Sequence of the second protein:
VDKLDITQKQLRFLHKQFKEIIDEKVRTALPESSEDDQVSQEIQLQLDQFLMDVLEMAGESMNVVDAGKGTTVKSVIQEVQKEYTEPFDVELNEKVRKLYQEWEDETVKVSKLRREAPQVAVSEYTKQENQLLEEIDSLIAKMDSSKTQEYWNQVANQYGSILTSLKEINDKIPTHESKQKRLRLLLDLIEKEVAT

These two protein chains interact to form a complex.

Residue-level contacts at the interface:
Residue Y18 in the first protein interacts with residue V112 in the second protein (closest heavy-atom distance 4.3 Å).
Residue P19 in the first protein contacts residue T111 in the second protein (closest heavy-atom distance 3.9 Å).
Residue I196 in the first protein interacts with residue N190 in the second protein (closest heavy-atom distance 4.0 Å).
Residue Y223 in the first protein interacts with residue V214 in the second protein (closest heavy-atom distance 3.1 Å).
Residue G17 in the first protein interacts with residue V112 in the second protein (closest heavy-atom distance 3.2 Å).
Residue L179 in the first protein contacts residue L183 in the second protein (closest heavy-atom distance 4.0 Å).
Residue P19 in the first protein contacts residue E108 in the second protein (closest heavy-atom distance 4.5 Å).
Residue I196 in the first protein contacts residue I189 in the second protein (closest heavy-atom distance 4.5 Å).
Residue I203 in the first protein is in contact with residue Q200 in the second protein (closest heavy-atom distance 3.6 Å).
Residue E14 in the first protein is in contact with residue S115 in the second protein (closest heavy-atom distance 3.9 Å).
Residue L179 in the first protein contacts residue G180 in the second protein (closest heavy-atom distance 4.2 Å).
Residue W183 in the first protein contacts residue L186 in the second protein (closest heavy-atom distance 4.4 Å).
Residue N207 in the first protein contacts residue Q200 in the second protein (closest heavy-atom distance 4.5 Å).
Residue W183 in the first protein interacts with residue L183 in the second protein (closest heavy-atom distance 3.5 Å).
Residue G17 in the first protein contacts residue R119 in the second protein (closest heavy-atom distance 4.3 Å).
Residue H15 in the first protein interacts with residue R119 in the second protein (closest heavy-atom distance 3.5 Å).
Residue I134 in the first protein contacts residue L143 in the second protein (closest heavy-atom distance 4.2 Å).
Residue L200 in the first protein interacts with residue I189 in the second protein (closest heavy-atom distance 4.2 Å).
Residue E206 in the first protein is in contact with residue Q200 in the second protein (closest heavy-atom distance 3.9 Å).
Residue I203 in the first protein interacts with residue I193 in the second protein (closest heavy-atom distance 3.2 Å).
Residue H108 in the first protein contacts residue Q123 in the second protein (closest heavy-atom distance 3.4 Å).
Residue Y138 in the first protein is in contact with residue L143 in the second protein (closest heavy-atom distance 3.6 Å).
Residue W183 in the first protein contacts residue K187 in the second protein (closest heavy-atom distance 3.0 Å).
Residue L168 in the first protein contacts residue W172 in the second protein (closest heavy-atom distance 3.8 Å).
Residue W183 in the first protein interacts with residue T184 in the second protein (closest heavy-atom distance 4.2 Å).
Residue I203 in the first protein interacts with residue H196 in the second protein (closest heavy-atom distance 3.2 Å).
Residue I203 in the first protein interacts with residue E197 in the second protein (closest heavy-atom distance 2.9 Å).
Residue L219 in the first protein is in contact with residue I210 in the second protein (closest heavy-atom distance 3.6 Å).
Residue L219 in the first protein interacts with residue E211 in the second protein (closest heavy-atom distance 4.5 Å).
Residue L168 in the first protein is in contact with residue A176 in the second protein (closest heavy-atom distance 4.0 Å).
Residue T177 in the first protein contacts residue Y179 in the second protein (closest heavy-atom distance 3.8 Å).
Residue T177 in the first protein contacts residue A176 in the second protein (closest heavy-atom distance 3.8 Å).
Residue I134 in the first protein contacts residue I140 in the second protein (closest heavy-atom distance 3.6 Å).
Residue D25 in the first protein contacts residue Y104 in the second protein (closest heavy-atom distance 2.1 Å).
Residue T176 in the first protein contacts residue N173 in the second protein (closest heavy-atom distance 2.2 Å).
Residue T13 in the first protein is in contact with residue S115 in the second protein (closest heavy-atom distance 3.3 Å).
Residue T176 in the first protein is in contact with residue A176 in the second protein (closest heavy-atom distance 3.5 Å).
Residue E14 in the first protein is in contact with residue R118 in the second protein (closest heavy-atom distance 3.4 Å).
Residue H108 in the first protein contacts residue R119 in the second protein (closest heavy-atom distance 3.4 Å).
Residue T176 in the first protein contacts residue N177 in the second protein (closest heavy-atom distance 3.9 Å).
Residue Y138 in the first protein interacts with residue K146 in the second protein (closest heavy-atom distance 3.3 Å).
Residue K164 in the first protein contacts residue W172 in the second protein (closest heavy-atom distance 3.3 Å).
Residue T13 in the first protein is in contact with residue T111 in the second protein (closest heavy-atom distance 3.1 Å).
Residue D184 in the first protein interacts with residue Y179 in the second protein (closest heavy-atom distance 4.0 Å).
Residue N141 in the first protein is in contact with residue K146 in the second protein (closest heavy-atom distance 4.2 Å).
Residue P19 in the first protein is in contact with residue W107 in the second protein (closest heavy-atom distance 3.4 Å).
Residue C171 in the first protein is in contact with residue Y179 in the second protein (closest heavy-atom distance 3.8 Å).
Residue L168 in the first protein interacts with residue Y179 in the second protein (closest heavy-atom distance 4.3 Å).
Residue Y223 in the first protein interacts with residue E213 in the second protein (closest heavy-atom distance 3.3 Å).
Residue G17 in the first protein interacts with residue S115 in the second protein (closest heavy-atom distance 4.0 Å).
Residue L168 in the first protein is in contact with residue V175 in the second protein (closest heavy-atom distance 4.2 Å).
Residue E14 in the first protein is in contact with residue R119 in the second protein (closest heavy-atom distance 2.3 Å).
Residue I21 in the first protein interacts with residue Y104 in the second protein (closest heavy-atom distance 3.4 Å).
Residue N207 in the first protein contacts residue H196 in the second protein (closest heavy-atom distance 3.7 Å).
Residue S22 in the first protein contacts residue E108 in the second protein (closest heavy-atom distance 3.6 Å).
Residue E110 in the first protein contacts residue Q123 in the second protein (closest heavy-atom distance 4.0 Å).
Residue L200 in the first protein interacts with residue I193 in the second protein (closest heavy-atom distance 3.6 Å).
Residue L175 in the first protein interacts with residue N173 in the second protein (closest heavy-atom distance 3.8 Å).
Residue L169 in the first protein interacts with residue Y179 in the second protein (closest heavy-atom distance 2.9 Å).
Residue N141 in the first protein is in contact with residue M147 in the second protein (closest heavy-atom distance 2.7 Å).

Sequence of the first protein:
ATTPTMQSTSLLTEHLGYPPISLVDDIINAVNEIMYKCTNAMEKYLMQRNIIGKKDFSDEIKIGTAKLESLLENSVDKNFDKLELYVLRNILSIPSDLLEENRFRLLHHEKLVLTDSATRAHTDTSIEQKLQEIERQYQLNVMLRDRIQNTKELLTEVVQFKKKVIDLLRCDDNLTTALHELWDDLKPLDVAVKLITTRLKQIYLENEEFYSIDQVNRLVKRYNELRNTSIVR